Sequence of protein 2:
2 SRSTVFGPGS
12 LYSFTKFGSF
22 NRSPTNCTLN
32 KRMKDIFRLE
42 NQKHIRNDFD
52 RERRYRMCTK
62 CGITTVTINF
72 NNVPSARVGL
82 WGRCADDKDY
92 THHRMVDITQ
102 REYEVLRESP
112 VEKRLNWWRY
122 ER

Contacts between the two chains:
Residue E700 in protein 1 is in contact with residue K44 in protein 2 (closest heavy-atom distance 3.6 Å).
Residue C704 in protein 1 contacts residue K44 in protein 2 (closest heavy-atom distance 4.4 Å).
Residue D699 in protein 1 interacts with residue K44 in protein 2 (closest heavy-atom distance 2.5 Å).
Residue F702 in protein 1 contacts residue K44 in protein 2 (closest heavy-atom distance 4.9 Å).
Residue A705 in protein 1 interacts with residue K44 in protein 2 (closest heavy-atom distance 4.7 Å).
Residue F701 in protein 1 contacts residue K44 in protein 2 (closest heavy-atom distance 3.9 Å).
Residue E700 in protein 1 interacts with residue H45 in protein 2 (closest heavy-atom distance 3.5 Å).
Residue F701 in protein 1 is in contact with residue H45 in protein 2 (closest heavy-atom distance 3.3 Å).
Residue G703 in protein 1 contacts residue K44 in protein 2 (closest heavy-atom distance 3.4 Å).

The following describes two proteins that form a bound complex.

Sequence of protein 1:
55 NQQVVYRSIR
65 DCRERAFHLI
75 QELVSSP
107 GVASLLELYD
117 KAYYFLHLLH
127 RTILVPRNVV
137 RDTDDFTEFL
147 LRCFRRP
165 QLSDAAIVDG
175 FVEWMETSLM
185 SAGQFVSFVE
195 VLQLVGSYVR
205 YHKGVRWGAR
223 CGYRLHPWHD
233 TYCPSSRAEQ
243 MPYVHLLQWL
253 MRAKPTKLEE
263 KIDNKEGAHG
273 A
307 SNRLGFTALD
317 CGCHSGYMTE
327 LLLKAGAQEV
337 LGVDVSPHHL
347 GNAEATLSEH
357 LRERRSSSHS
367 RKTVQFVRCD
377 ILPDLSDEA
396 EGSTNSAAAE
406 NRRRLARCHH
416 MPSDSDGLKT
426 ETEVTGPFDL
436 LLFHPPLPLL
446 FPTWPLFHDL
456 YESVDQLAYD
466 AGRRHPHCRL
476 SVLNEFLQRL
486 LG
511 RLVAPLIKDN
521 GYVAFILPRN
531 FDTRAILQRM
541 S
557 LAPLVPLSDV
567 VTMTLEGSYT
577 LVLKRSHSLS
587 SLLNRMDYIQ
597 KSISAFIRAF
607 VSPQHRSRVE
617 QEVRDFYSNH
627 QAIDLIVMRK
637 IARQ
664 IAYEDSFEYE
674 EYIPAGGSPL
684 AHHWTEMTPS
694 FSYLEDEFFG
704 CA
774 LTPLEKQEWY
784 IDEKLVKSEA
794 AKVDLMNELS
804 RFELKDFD